This data describes a binding interaction between two proteins.

Residue-level contacts at the interface:
Residue V87 in the first protein is in contact with residue E11 in the second protein (closest heavy-atom distance 3.6 Å).
Residue D86 in the first protein contacts residue W69 in the second protein (closest heavy-atom distance 5.0 Å).
Residue D86 in the first protein contacts residue Q46 in the second protein (closest heavy-atom distance 3.6 Å).
Residue V87 in the first protein contacts residue Q46 in the second protein (closest heavy-atom distance 3.3 Å).

Sequence of the second protein:
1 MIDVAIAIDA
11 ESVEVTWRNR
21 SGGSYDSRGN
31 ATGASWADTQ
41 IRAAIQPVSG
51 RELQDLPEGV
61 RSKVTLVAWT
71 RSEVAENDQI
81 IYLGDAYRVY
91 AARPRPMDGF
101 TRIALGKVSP

Sequence of the first protein:
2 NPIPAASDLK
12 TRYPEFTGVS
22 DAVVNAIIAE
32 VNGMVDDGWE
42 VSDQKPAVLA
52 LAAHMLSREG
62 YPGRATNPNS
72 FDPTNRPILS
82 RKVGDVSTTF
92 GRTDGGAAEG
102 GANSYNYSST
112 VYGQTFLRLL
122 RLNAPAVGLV